The following describes two proteins that form a bound complex.

Sequence of chain B:
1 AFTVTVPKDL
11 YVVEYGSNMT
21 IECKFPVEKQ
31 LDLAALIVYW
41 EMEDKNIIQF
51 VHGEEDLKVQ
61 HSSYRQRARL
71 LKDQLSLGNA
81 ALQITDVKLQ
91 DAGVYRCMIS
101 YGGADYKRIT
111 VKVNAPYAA

Sequence of chain A:
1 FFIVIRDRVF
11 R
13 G

Residue-level contacts at the interface:
Residue M98 in chain B contacts residue I3 in chain A (closest heavy-atom distance 3.9 Å).
Residue I37 in chain B contacts residue I3 in chain A (closest heavy-atom distance 4.6 Å).
Residue E41 in chain B interacts with residue F10 in chain A (closest heavy-atom distance 3.7 Å).
Residue E43 in chain B contacts residue R8 in chain A (closest heavy-atom distance 4.8 Å).
Residue M98 in chain B contacts residue I5 in chain A (closest heavy-atom distance 3.9 Å).
Residue Y106 in chain B contacts residue R8 in chain A (closest heavy-atom distance 4.2 Å).
Residue R96 in chain B contacts residue V9 in chain A (closest heavy-atom distance 4.9 Å).
Residue Y39 in chain B interacts with residue G13 in chain A (closest heavy-atom distance 3.8 Å).
Residue Y39 in chain B interacts with residue F1 in chain A (closest heavy-atom distance 1.9 Å).
Residue R96 in chain B contacts residue F10 in chain A (closest heavy-atom distance 3.6 Å).
Residue N46 in chain B is in contact with residue G13 in chain A (closest heavy-atom distance 4.2 Å).
Residue Y39 in chain B is in contact with residue R11 in chain A (closest heavy-atom distance 3.5 Å).
Residue Y106 in chain B is in contact with residue I5 in chain A (closest heavy-atom distance 3.6 Å).
Residue K107 in chain B contacts residue R6 in chain A (closest heavy-atom distance 3.5 Å).
Residue I37 in chain B is in contact with residue F1 in chain A (closest heavy-atom distance 4.0 Å).
Residue Q49 in chain B interacts with residue G13 in chain A (closest heavy-atom distance 3.2 Å).
Residue R96 in chain B contacts residue R8 in chain A (closest heavy-atom distance 3.7 Å).
Residue Q49 in chain B is in contact with residue F1 in chain A (closest heavy-atom distance 4.6 Å).
Residue S100 in chain B interacts with residue I3 in chain A (closest heavy-atom distance 4.2 Å).
Residue D105 in chain B is in contact with residue R6 in chain A (closest heavy-atom distance 2.8 Å).
Residue E41 in chain B interacts with residue R8 in chain A (closest heavy-atom distance 4.0 Å).
Residue Y106 in chain B contacts residue R6 in chain A (closest heavy-atom distance 2.9 Å).
Residue V51 in chain B interacts with residue F1 in chain A (closest heavy-atom distance 4.3 Å).
Residue Y106 in chain B contacts residue F10 in chain A (closest heavy-atom distance 3.4 Å).
Residue M98 in chain B is in contact with residue F10 in chain A (closest heavy-atom distance 3.9 Å).
Residue A104 in chain B interacts with residue I5 in chain A (closest heavy-atom distance 3.7 Å).
Residue A104 in chain B is in contact with residue I3 in chain A (closest heavy-atom distance 3.8 Å).
Residue V59 in chain B interacts with residue G13 in chain A (closest heavy-atom distance 3.5 Å).
Residue M98 in chain B contacts residue F1 in chain A (closest heavy-atom distance 3.7 Å).
Residue D105 in chain B contacts residue I5 in chain A (closest heavy-atom distance 3.3 Å).